Sequence of protein 2:
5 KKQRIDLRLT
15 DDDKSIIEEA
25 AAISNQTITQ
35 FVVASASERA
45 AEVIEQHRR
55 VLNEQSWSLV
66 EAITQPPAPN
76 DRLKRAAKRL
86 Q

Interface contacts:
Residue E71 in protein 1 interacts with residue W61 in protein 2 (closest heavy-atom distance 3.5 Å).
Residue R147 in protein 1 contacts residue R77 in protein 2 (closest heavy-atom distance 3.1 Å).
Residue N157 in protein 1 interacts with residue V55 in protein 2 (closest heavy-atom distance 3.1 Å).
Residue G107 in protein 1 is in contact with residue R84 in protein 2 (closest heavy-atom distance 3.7 Å).
Residue E71 in protein 1 interacts with residue L56 in protein 2 (closest heavy-atom distance 3.0 Å).
Residue V154 in protein 1 contacts residue S60 in protein 2 (closest heavy-atom distance 2.9 Å).
Residue Y163 in protein 1 interacts with residue L78 in protein 2 (closest heavy-atom distance 3.3 Å).
Residue L153 in protein 1 contacts residue S60 in protein 2 (closest heavy-atom distance 3.2 Å).
Residue I7 in protein 1 interacts with residue L85 in protein 2 (closest heavy-atom distance 3.8 Å).
Residue N157 in protein 1 is in contact with residue N57 in protein 2 (closest heavy-atom distance 2.9 Å).
Residue Q152 in protein 1 contacts residue L63 in protein 2 (closest heavy-atom distance 3.6 Å).
Residue L148 in protein 1 is in contact with residue R77 in protein 2 (closest heavy-atom distance 3.6 Å).
Residue C69 in protein 1 interacts with residue R53 in protein 2 (closest heavy-atom distance 3.6 Å).
Residue C69 in protein 1 contacts residue R52 in protein 2 (closest heavy-atom distance 2.9 Å).
Residue G67 in protein 1 contacts residue R52 in protein 2 (closest heavy-atom distance 3.4 Å).
Residue F70 in protein 1 contacts residue V64 in protein 2 (closest heavy-atom distance 3.6 Å).
Residue N157 in protein 1 interacts with residue S60 in protein 2 (closest heavy-atom distance 3.3 Å).
Residue S167 in protein 1 contacts residue P72 in protein 2 (closest heavy-atom distance 2.7 Å).
Residue L171 in protein 1 is in contact with residue L78 in protein 2 (closest heavy-atom distance 3.7 Å).
Residue D155 in protein 1 is in contact with residue N57 in protein 2 (closest heavy-atom distance 3.7 Å).
Residue F162 in protein 1 interacts with residue A67 in protein 2 (closest heavy-atom distance 3.9 Å).
Residue L148 in protein 1 contacts residue N75 in protein 2 (closest heavy-atom distance 3.5 Å).
Residue G149 in protein 1 contacts residue N75 in protein 2 (closest heavy-atom distance 3.6 Å).
Residue S66 in protein 1 contacts residue H51 in protein 2 (closest heavy-atom distance 3.5 Å).
Residue R147 in protein 1 is in contact with residue N75 in protein 2 (closest heavy-atom distance 2.6 Å).
Residue D175 in protein 1 is in contact with residue Q86 in protein 2 (closest heavy-atom distance 3.6 Å).
Residue G73 in protein 1 is in contact with residue L56 in protein 2 (closest heavy-atom distance 3.1 Å).
Residue S167 in protein 1 is in contact with residue P71 in protein 2 (closest heavy-atom distance 3.5 Å).
Residue A114 in protein 1 contacts residue A82 in protein 2 (closest heavy-atom distance 3.9 Å).
Residue L148 in protein 1 interacts with residue L78 in protein 2 (closest heavy-atom distance 3.5 Å).
Residue E71 in protein 1 interacts with residue R53 in protein 2 (closest heavy-atom distance 2.8 Å).
Residue D175 in protein 1 contacts residue A82 in protein 2 (closest heavy-atom distance 3.8 Å).
Residue E110 in protein 1 is in contact with residue R84 in protein 2 (closest heavy-atom distance 3.6 Å).
Residue Q170 in protein 1 is in contact with residue P72 in protein 2 (closest heavy-atom distance 3.5 Å).
Residue F70 in protein 1 is in contact with residue L56 in protein 2 (closest heavy-atom distance 3.9 Å).
Residue Q87 in protein 1 interacts with residue W61 in protein 2 (closest heavy-atom distance 3.8 Å).
Residue R72 in protein 1 is in contact with residue L56 in protein 2 (closest heavy-atom distance 3.9 Å).
Residue I151 in protein 1 is in contact with residue A67 in protein 2 (closest heavy-atom distance 3.6 Å).
Residue V154 in protein 1 interacts with residue Q59 in protein 2 (closest heavy-atom distance 3.6 Å).
Residue R118 in protein 1 is in contact with residue L85 in protein 2 (closest heavy-atom distance 3.2 Å).
Residue K166 in protein 1 is in contact with residue P71 in protein 2 (closest heavy-atom distance 3.7 Å).
Residue A114 in protein 1 contacts residue L85 in protein 2 (closest heavy-atom distance 3.8 Å).
Residue P164 in protein 1 is in contact with residue A67 in protein 2 (closest heavy-atom distance 3.3 Å).
Residue K166 in protein 1 contacts residue I68 in protein 2 (closest heavy-atom distance 3.6 Å).
Residue Y163 in protein 1 is in contact with residue P74 in protein 2 (closest heavy-atom distance 3.4 Å).
Residue R72 in protein 1 contacts residue E58 in protein 2 (closest heavy-atom distance 2.6 Å).
Residue F70 in protein 1 contacts residue W61 in protein 2 (closest heavy-atom distance 3.6 Å).
Residue E110 in protein 1 contacts residue R77 in protein 2 (closest heavy-atom distance 3.1 Å).
Residue F162 in protein 1 is in contact with residue V64 in protein 2 (closest heavy-atom distance 3.8 Å).
Residue Q170 in protein 1 is in contact with residue A73 in protein 2 (closest heavy-atom distance 3.6 Å).
Residue E110 in protein 1 interacts with residue A81 in protein 2 (closest heavy-atom distance 3.6 Å).
Residue H115 in protein 1 interacts with residue L85 in protein 2 (closest heavy-atom distance 3.6 Å).
Residue E156 in protein 1 is in contact with residue N57 in protein 2 (closest heavy-atom distance 2.6 Å).
Residue V154 in protein 1 is in contact with residue N57 in protein 2 (closest heavy-atom distance 3.1 Å).
Residue L171 in protein 1 contacts residue K79 in protein 2 (closest heavy-atom distance 3.8 Å).
Residue R118 in protein 1 is in contact with residue Q86 in protein 2 (closest heavy-atom distance 2.9 Å).
Residue R72 in protein 1 is in contact with residue W61 in protein 2 (closest heavy-atom distance 3.6 Å).
Residue N157 in protein 1 contacts residue L56 in protein 2 (closest heavy-atom distance 3.4 Å).
Residue S68 in protein 1 contacts residue R52 in protein 2 (closest heavy-atom distance 3.2 Å).
Residue L171 in protein 1 contacts residue A82 in protein 2 (closest heavy-atom distance 3.8 Å).

Sequence of protein 1:
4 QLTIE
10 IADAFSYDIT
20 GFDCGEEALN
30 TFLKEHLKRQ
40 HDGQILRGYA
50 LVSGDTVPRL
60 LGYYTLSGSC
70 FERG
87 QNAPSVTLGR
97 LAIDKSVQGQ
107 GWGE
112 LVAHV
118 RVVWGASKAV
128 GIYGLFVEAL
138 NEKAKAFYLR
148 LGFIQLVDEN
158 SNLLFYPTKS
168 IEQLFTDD

These two protein chains interact to form a complex.